This data describes a binding interaction between two proteins.

Sequence of the first protein:
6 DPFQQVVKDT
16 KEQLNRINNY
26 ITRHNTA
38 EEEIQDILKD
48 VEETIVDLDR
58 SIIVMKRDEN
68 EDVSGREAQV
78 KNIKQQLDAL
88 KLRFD

Sequence of the second protein:
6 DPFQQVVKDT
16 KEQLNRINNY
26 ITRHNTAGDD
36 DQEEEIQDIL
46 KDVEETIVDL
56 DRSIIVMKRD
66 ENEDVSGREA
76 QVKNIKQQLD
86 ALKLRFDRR

Residue-level contacts at the interface:
Residue L84 in the second protein is in contact with residue E49 in the first protein (closest heavy-atom distance 3.6 Å).
Residue Q42 in the second protein interacts with residue F91 in the first protein (closest heavy-atom distance 3.1 Å).
Residue V70 in the second protein interacts with residue M62 in the first protein (closest heavy-atom distance 3.0 Å).
Residue V70 in the second protein interacts with residue E66 in the first protein (closest heavy-atom distance 3.6 Å).
Residue V77 in the second protein interacts with residue F8 in the first protein (closest heavy-atom distance 3.7 Å).
Residue E66 in the second protein interacts with residue E66 in the first protein (closest heavy-atom distance 3.5 Å).
Residue V70 in the second protein contacts residue I59 in the first protein (closest heavy-atom distance 3.6 Å).
Residue D6 in the second protein contacts residue R73 in the first protein (closest heavy-atom distance 2.8 Å).
Residue N23 in the second protein is in contact with residue R90 in the first protein (closest heavy-atom distance 2.7 Å).
Residue K81 in the second protein interacts with residue D56 in the first protein (closest heavy-atom distance 2.7 Å).
Residue Q83 in the second protein contacts residue K16 in the first protein (closest heavy-atom distance 3.4 Å).
Residue F91 in the second protein contacts residue E38 in the first protein (closest heavy-atom distance 3.5 Å).
Residue E49 in the second protein contacts residue L84 in the first protein (closest heavy-atom distance 3.6 Å).
Residue I80 in the second protein is in contact with residue V12 in the first protein (closest heavy-atom distance 3.6 Å).
Residue I52 in the second protein interacts with residue I80 in the first protein (closest heavy-atom distance 2.8 Å).
Residue K88 in the second protein is in contact with residue E49 in the first protein (closest heavy-atom distance 3.5 Å).
Residue I80 in the second protein contacts residue I52 in the first protein (closest heavy-atom distance 3.4 Å).
Residue I22 in the second protein contacts residue L87 in the first protein (closest heavy-atom distance 3.8 Å).
Residue R73 in the second protein is in contact with residue D6 in the first protein (closest heavy-atom distance 3.3 Å).
Residue V77 in the second protein contacts residue D56 in the first protein (closest heavy-atom distance 3.1 Å).
Residue R90 in the second protein is in contact with residue T27 in the first protein (closest heavy-atom distance 2.8 Å).
Residue E49 in the second protein contacts residue K88 in the first protein (closest heavy-atom distance 3.2 Å).
Residue R73 in the second protein interacts with residue F8 in the first protein (closest heavy-atom distance 3.5 Å).
Residue M62 in the second protein contacts residue V70 in the first protein (closest heavy-atom distance 3.2 Å).
Residue I59 in the second protein interacts with residue R73 in the first protein (closest heavy-atom distance 3.6 Å).
Residue I59 in the second protein is in contact with residue E74 in the first protein (closest heavy-atom distance 3.6 Å).
Residue L87 in the second protein is in contact with residue L19 in the first protein (closest heavy-atom distance 3.6 Å).
Residue L55 in the second protein interacts with residue V77 in the first protein (closest heavy-atom distance 3.7 Å).
Residue Q83 in the second protein interacts with residue L19 in the first protein (closest heavy-atom distance 3.3 Å).
Residue D56 in the second protein interacts with residue K81 in the first protein (closest heavy-atom distance 2.9 Å).
Residue I52 in the second protein is in contact with residue K81 in the first protein (closest heavy-atom distance 3.2 Å).
Residue I80 in the second protein interacts with residue T15 in the first protein (closest heavy-atom distance 3.7 Å).
Residue N23 in the second protein interacts with residue L87 in the first protein (closest heavy-atom distance 3.5 Å).
Residue L45 in the second protein contacts residue L84 in the first protein (closest heavy-atom distance 3.7 Å).
Residue K63 in the second protein contacts residue V70 in the first protein (closest heavy-atom distance 3.7 Å).
Residue F8 in the second protein interacts with residue R73 in the first protein (closest heavy-atom distance 3.4 Å).
Residue R90 in the second protein is in contact with residue N23 in the first protein (closest heavy-atom distance 2.9 Å).
Residue Q9 in the second protein is in contact with residue Q76 in the first protein (closest heavy-atom distance 2.9 Å).
Residue R94 in the second protein contacts residue H29 in the first protein (closest heavy-atom distance 3.3 Å).
Residue L87 in the second protein contacts residue I26 in the first protein (closest heavy-atom distance 3.7 Å).
Residue Q83 in the second protein interacts with residue N20 in the first protein (closest heavy-atom distance 3.2 Å).
Residue D56 in the second protein interacts with residue V77 in the first protein (closest heavy-atom distance 3.1 Å).
Residue R73 in the second protein is in contact with residue M62 in the first protein (closest heavy-atom distance 3.6 Å).
Residue I26 in the second protein contacts residue L87 in the first protein (closest heavy-atom distance 3.4 Å).
Residue V70 in the second protein contacts residue K63 in the first protein (closest heavy-atom distance 3.7 Å).
Residue L45 in the second protein interacts with residue L87 in the first protein (closest heavy-atom distance 3.7 Å).
Residue Q76 in the second protein interacts with residue Q9 in the first protein (closest heavy-atom distance 2.9 Å).
Residue Q76 in the second protein interacts with residue F8 in the first protein (closest heavy-atom distance 3.5 Å).
Residue K81 in the second protein interacts with residue I52 in the first protein (closest heavy-atom distance 3.6 Å).
Residue L84 in the second protein contacts residue I52 in the first protein (closest heavy-atom distance 3.7 Å).
Residue V77 in the second protein interacts with residue I59 in the first protein (closest heavy-atom distance 3.6 Å).
Residue M62 in the second protein contacts residue R73 in the first protein (closest heavy-atom distance 3.6 Å).
Residue T27 in the second protein interacts with residue R90 in the first protein (closest heavy-atom distance 2.6 Å).
Residue K16 in the second protein contacts residue N79 in the first protein (closest heavy-atom distance 3.1 Å).
Residue K63 in the second protein is in contact with residue E74 in the first protein (closest heavy-atom distance 3.2 Å).
Residue F8 in the second protein contacts residue Q76 in the first protein (closest heavy-atom distance 3.4 Å).
Residue F91 in the second protein interacts with residue I41 in the first protein (closest heavy-atom distance 3.5 Å).
Residue K88 in the second protein contacts residue L45 in the first protein (closest heavy-atom distance 3.7 Å).
Residue E74 in the second protein contacts residue K63 in the first protein (closest heavy-atom distance 3.6 Å).
Residue L87 in the second protein contacts residue N23 in the first protein (closest heavy-atom distance 3.2 Å).